Interface contacts:
Residue Y1205 in chain A contacts residue W141 in chain B (closest heavy-atom distance 3.5 Å).
Residue R1233 in chain A contacts residue P161 in chain B (closest heavy-atom distance 3.4 Å).
Residue E35 in chain A is in contact with residue E109 in chain B (closest heavy-atom distance 3.7 Å).
Residue L1207 in chain A contacts residue W138 in chain B (closest heavy-atom distance 3.5 Å).
Residue L29 in chain A is in contact with residue P31 in chain B (closest heavy-atom distance 4.1 Å).
Residue I1192 in chain A is in contact with residue L164 in chain B (closest heavy-atom distance 4.4 Å).
Residue Y88 in chain A is in contact with residue Q113 in chain B (closest heavy-atom distance 2.6 Å).
Residue Y85 in chain A contacts residue V33 in chain B (closest heavy-atom distance 3.7 Å).
Residue A1206 in chain A interacts with residue W141 in chain B (closest heavy-atom distance 3.9 Å).
Residue I1203 in chain A interacts with residue V146 in chain B (closest heavy-atom distance 3.8 Å).
Residue P1010 in chain A is in contact with residue F111 in chain B (closest heavy-atom distance 3.6 Å).
Residue L1195 in chain A is in contact with residue M152 in chain B (closest heavy-atom distance 3.5 Å).
Residue L1195 in chain A is in contact with residue L149 in chain B (closest heavy-atom distance 4.2 Å).
Residue I1192 in chain A is in contact with residue M152 in chain B (closest heavy-atom distance 4.2 Å).
Residue F1223 in chain A is in contact with residue V188 in chain B (closest heavy-atom distance 4.6 Å).
Residue I1230 in chain A interacts with residue L164 in chain B (closest heavy-atom distance 3.9 Å).
Residue T1191 in chain A interacts with residue W156 in chain B (closest heavy-atom distance 3.8 Å).
Residue Q1112 in chain A is in contact with residue Y95 in chain B (closest heavy-atom distance 2.8 Å).
Residue L29 in chain A contacts residue F108 in chain B (closest heavy-atom distance 3.6 Å).
Residue S1196 in chain A interacts with residue L149 in chain B (closest heavy-atom distance 3.2 Å).
Residue P1010 in chain A interacts with residue T93 in chain B (closest heavy-atom distance 3.9 Å).
Residue I1203 in chain A is in contact with residue V142 in chain B (closest heavy-atom distance 3.7 Å).
Residue I1230 in chain A contacts residue W156 in chain B (closest heavy-atom distance 4.6 Å).
Residue I1192 in chain A contacts residue G153 in chain B (closest heavy-atom distance 3.7 Å).
Residue V27 in chain A is in contact with residue T30 in chain B (closest heavy-atom distance 3.9 Å).
Residue S28 in chain A contacts residue T30 in chain B (closest heavy-atom distance 3.9 Å).
Residue L32 in chain A interacts with residue F111 in chain B (closest heavy-atom distance 3.5 Å).
Residue I42 in chain A contacts residue N34 in chain B (closest heavy-atom distance 4.5 Å).
Residue S84 in chain A contacts residue V33 in chain B (closest heavy-atom distance 3.3 Å).
Residue T1011 in chain A interacts with residue Q92 in chain B (closest heavy-atom distance 3.8 Å).
Residue E35 in chain A contacts residue F111 in chain B (closest heavy-atom distance 3.2 Å).
Residue S84 in chain A is in contact with residue T30 in chain B (closest heavy-atom distance 3.2 Å).
Residue N39 in chain A contacts residue N34 in chain B (closest heavy-atom distance 2.5 Å).
Residue F1227 in chain A contacts residue I192 in chain B (closest heavy-atom distance 3.4 Å).
Residue L32 in chain A contacts residue E109 in chain B (closest heavy-atom distance 3.3 Å).
Residue I1192 in chain A contacts residue W156 in chain B (closest heavy-atom distance 4.0 Å).
Residue F1223 in chain A is in contact with residue I192 in chain B (closest heavy-atom distance 4.4 Å).
Residue V27 in chain A interacts with residue L28 in chain B (closest heavy-atom distance 4.5 Å).
Residue Q1112 in chain A contacts residue E109 in chain B (closest heavy-atom distance 3.9 Å).
Residue T1183 in chain A interacts with residue L149 in chain B (closest heavy-atom distance 4.3 Å).
Residue Y85 in chain A is in contact with residue N34 in chain B (closest heavy-atom distance 3.9 Å).
Residue V1199 in chain A is in contact with residue A145 in chain B (closest heavy-atom distance 3.3 Å).
Residue A1206 in chain A interacts with residue V142 in chain B (closest heavy-atom distance 4.4 Å).
Residue P1010 in chain A is in contact with residue Q92 in chain B (closest heavy-atom distance 3.6 Å).
Residue V27 in chain A contacts residue L27 in chain B (closest heavy-atom distance 3.3 Å).
Residue P30 in chain A interacts with residue V33 in chain B (closest heavy-atom distance 4.0 Å).
Residue V1199 in chain A is in contact with residue L149 in chain B (closest heavy-atom distance 3.4 Å).
Residue I1179 in chain A contacts residue L149 in chain B (closest heavy-atom distance 4.3 Å).
Residue D36 in chain A interacts with residue F111 in chain B (closest heavy-atom distance 3.9 Å).
Residue L1195 in chain A interacts with residue L164 in chain B (closest heavy-atom distance 3.7 Å).
Residue A1206 in chain A contacts residue W138 in chain B (closest heavy-atom distance 3.3 Å).
Residue N39 in chain A is in contact with residue F111 in chain B (closest heavy-atom distance 3.6 Å).
Residue N1189 in chain A is in contact with residue W156 in chain B (closest heavy-atom distance 2.9 Å).
Residue Q83 in chain A contacts residue T30 in chain B (closest heavy-atom distance 3.3 Å).
Residue Y88 in chain A contacts residue N34 in chain B (closest heavy-atom distance 3.7 Å).
Residue T1191 in chain A interacts with residue L164 in chain B (closest heavy-atom distance 3.8 Å).
Residue S84 in chain A interacts with residue P32 in chain B (closest heavy-atom distance 3.2 Å).
Residue E35 in chain A interacts with residue V33 in chain B (closest heavy-atom distance 3.3 Å).
Residue S84 in chain A contacts residue P31 in chain B (closest heavy-atom distance 4.1 Å).
Residue I1203 in chain A contacts residue A145 in chain B (closest heavy-atom distance 3.6 Å).

Sequence of chain A:
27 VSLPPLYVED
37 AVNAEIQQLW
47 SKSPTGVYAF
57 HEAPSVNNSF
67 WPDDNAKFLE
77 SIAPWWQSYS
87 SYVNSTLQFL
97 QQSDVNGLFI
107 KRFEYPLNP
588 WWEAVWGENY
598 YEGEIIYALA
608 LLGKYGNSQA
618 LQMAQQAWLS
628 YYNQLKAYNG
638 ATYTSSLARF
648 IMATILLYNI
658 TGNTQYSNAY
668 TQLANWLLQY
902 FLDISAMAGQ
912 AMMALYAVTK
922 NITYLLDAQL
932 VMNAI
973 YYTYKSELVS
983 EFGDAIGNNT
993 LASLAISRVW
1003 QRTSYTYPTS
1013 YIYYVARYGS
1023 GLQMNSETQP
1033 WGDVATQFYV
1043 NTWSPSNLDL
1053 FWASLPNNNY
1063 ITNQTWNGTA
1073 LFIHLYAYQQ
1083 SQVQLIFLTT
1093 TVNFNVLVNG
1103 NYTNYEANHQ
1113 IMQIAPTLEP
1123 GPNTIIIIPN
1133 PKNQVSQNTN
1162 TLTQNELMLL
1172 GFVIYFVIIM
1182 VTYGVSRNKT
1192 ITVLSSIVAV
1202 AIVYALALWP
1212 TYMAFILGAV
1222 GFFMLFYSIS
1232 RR

Sequence of chain B:
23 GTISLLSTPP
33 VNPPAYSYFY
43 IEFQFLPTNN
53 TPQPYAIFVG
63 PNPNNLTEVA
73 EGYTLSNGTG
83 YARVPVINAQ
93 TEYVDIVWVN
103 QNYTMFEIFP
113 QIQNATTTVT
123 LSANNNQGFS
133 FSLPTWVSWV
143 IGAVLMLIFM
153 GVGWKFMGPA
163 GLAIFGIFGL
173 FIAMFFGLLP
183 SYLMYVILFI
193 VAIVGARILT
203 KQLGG

These two protein chains interact to form a complex.